Sequence of chain A:
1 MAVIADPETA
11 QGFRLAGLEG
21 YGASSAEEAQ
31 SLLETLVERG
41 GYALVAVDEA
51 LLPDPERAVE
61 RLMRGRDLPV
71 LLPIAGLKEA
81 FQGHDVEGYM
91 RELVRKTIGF

These two protein chains interact to form a complex.

Contacts between the two chains:
Residue E395 in chain B is in contact with residue V94 in chain A (closest heavy-atom distance 4.5 Å).
Residue D396 in chain B contacts residue R95 in chain A (closest heavy-atom distance 4.1 Å).
Residue I393 in chain B is in contact with residue K96 in chain A (closest heavy-atom distance 2.3 Å).
Residue I393 in chain B is in contact with residue R95 in chain A (closest heavy-atom distance 4.4 Å).
Residue E395 in chain B contacts residue K96 in chain A (closest heavy-atom distance 4.7 Å).
Residue D396 in chain B contacts residue V94 in chain A (closest heavy-atom distance 4.0 Å).
Residue G394 in chain B interacts with residue K96 in chain A (closest heavy-atom distance 3.9 Å).
Residue E395 in chain B interacts with residue G99 in chain A (closest heavy-atom distance 4.4 Å).

Sequence of chain B:
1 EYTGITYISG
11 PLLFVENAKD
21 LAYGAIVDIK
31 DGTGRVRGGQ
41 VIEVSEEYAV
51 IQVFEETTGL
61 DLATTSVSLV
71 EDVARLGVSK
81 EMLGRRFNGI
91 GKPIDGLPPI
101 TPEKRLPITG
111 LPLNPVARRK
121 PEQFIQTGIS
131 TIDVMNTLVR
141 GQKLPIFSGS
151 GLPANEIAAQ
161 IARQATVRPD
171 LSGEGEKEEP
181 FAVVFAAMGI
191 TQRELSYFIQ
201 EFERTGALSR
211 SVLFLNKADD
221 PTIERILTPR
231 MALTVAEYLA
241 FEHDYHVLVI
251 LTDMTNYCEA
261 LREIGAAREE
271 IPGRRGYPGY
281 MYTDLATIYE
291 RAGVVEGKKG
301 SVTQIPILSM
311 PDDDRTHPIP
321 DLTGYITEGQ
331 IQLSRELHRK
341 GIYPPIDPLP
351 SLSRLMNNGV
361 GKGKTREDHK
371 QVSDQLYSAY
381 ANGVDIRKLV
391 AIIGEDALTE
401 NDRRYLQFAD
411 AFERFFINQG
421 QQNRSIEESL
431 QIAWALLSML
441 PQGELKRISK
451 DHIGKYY